These two protein chains interact to form a complex.

Sequence of protein 1:
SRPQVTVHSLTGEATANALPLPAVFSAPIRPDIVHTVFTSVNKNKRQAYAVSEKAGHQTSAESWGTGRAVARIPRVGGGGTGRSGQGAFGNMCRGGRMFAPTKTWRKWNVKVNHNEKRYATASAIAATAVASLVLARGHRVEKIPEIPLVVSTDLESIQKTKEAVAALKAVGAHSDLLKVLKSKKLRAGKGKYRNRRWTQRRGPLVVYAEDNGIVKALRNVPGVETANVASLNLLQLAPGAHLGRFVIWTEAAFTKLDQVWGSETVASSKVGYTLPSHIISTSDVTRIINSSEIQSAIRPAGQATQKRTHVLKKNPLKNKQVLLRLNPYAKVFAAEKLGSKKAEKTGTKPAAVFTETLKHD

Sequence of protein 2:
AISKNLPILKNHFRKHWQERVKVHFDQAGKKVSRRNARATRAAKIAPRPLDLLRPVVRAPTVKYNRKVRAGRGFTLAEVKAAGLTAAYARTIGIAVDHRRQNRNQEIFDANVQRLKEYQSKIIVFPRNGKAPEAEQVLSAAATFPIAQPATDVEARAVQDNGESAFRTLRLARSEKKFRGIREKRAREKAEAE

Interface contacts:
Residue T105 in protein 1 is in contact with residue V22 in protein 2 (closest heavy-atom distance 4.8 Å).
Residue T105 in protein 1 interacts with residue F26 in protein 2 (closest heavy-atom distance 3.5 Å).
Residue W106 in protein 1 is in contact with residue Q19 in protein 2 (closest heavy-atom distance 3.6 Å).
Residue W109 in protein 1 contacts residue F26 in protein 2 (closest heavy-atom distance 4.4 Å).
Residue W106 in protein 1 interacts with residue V22 in protein 2 (closest heavy-atom distance 3.5 Å).
Residue K104 in protein 1 interacts with residue Q19 in protein 2 (closest heavy-atom distance 5.0 Å).
Residue A49 in protein 1 contacts residue F26 in protein 2 (closest heavy-atom distance 4.5 Å).
Residue W106 in protein 1 contacts residue W18 in protein 2 (closest heavy-atom distance 5.0 Å).
Residue T105 in protein 1 contacts residue V24 in protein 2 (closest heavy-atom distance 3.6 Å).